Sequence of chain B:
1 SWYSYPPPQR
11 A

These two protein chains interact to form a complex.

Residue-level contacts at the interface:
Residue D161 in chain A is in contact with residue Y3 in chain B (closest heavy-atom distance 3.0 Å).
Residue L154 in chain A is in contact with residue S4 in chain B (closest heavy-atom distance 3.4 Å).
Residue E61 in chain A is in contact with residue Q9 in chain B (closest heavy-atom distance 4.0 Å).
Residue E61 in chain A interacts with residue R10 in chain B (closest heavy-atom distance 4.9 Å).
Residue Y65 in chain A contacts residue P7 in chain B (closest heavy-atom distance 3.5 Å).
Residue V86 in chain A is in contact with residue W2 in chain B (closest heavy-atom distance 3.7 Å).
Residue E61 in chain A is in contact with residue P8 in chain B (closest heavy-atom distance 3.7 Å).
Residue T158 in chain A contacts residue Y3 in chain B (closest heavy-atom distance 3.8 Å).
Residue E169 in chain A interacts with residue S4 in chain B (closest heavy-atom distance 2.7 Å).
Residue N68 in chain A interacts with residue Y5 in chain B (closest heavy-atom distance 3.9 Å).
Residue L154 in chain A interacts with residue Y5 in chain B (closest heavy-atom distance 3.1 Å).
Residue Q102 in chain A contacts residue W2 in chain B (closest heavy-atom distance 4.5 Å).
Residue G172 in chain A interacts with residue W2 in chain B (closest heavy-atom distance 3.8 Å).
Residue Y39 in chain A interacts with residue P8 in chain B (closest heavy-atom distance 4.4 Å).
Residue P40 in chain A contacts residue R10 in chain B (closest heavy-atom distance 4.7 Å).
Residue R100 in chain A contacts residue W2 in chain B (closest heavy-atom distance 3.7 Å).
Residue P173 in chain A is in contact with residue W2 in chain B (closest heavy-atom distance 3.4 Å).
Residue L62 in chain A contacts residue P8 in chain B (closest heavy-atom distance 4.1 Å).
Residue W168 in chain A interacts with residue Y3 in chain B (closest heavy-atom distance 3.9 Å).
Residue T158 in chain A contacts residue S1 in chain B (closest heavy-atom distance 2.6 Å).
Residue L154 in chain A interacts with residue Y3 in chain B (closest heavy-atom distance 4.0 Å).
Residue S171 in chain A is in contact with residue S4 in chain B (closest heavy-atom distance 3.5 Å).
Residue F152 in chain A interacts with residue P7 in chain B (closest heavy-atom distance 3.4 Å).
Residue Y157 in chain A interacts with residue S1 in chain B (closest heavy-atom distance 3.5 Å).
Residue I156 in chain A interacts with residue W2 in chain B (closest heavy-atom distance 3.2 Å).
Residue L155 in chain A contacts residue W2 in chain B (closest heavy-atom distance 3.8 Å).
Residue E169 in chain A interacts with residue Y3 in chain B (closest heavy-atom distance 3.2 Å).
Residue I156 in chain A contacts residue S1 in chain B (closest heavy-atom distance 3.9 Å).
Residue W168 in chain A is in contact with residue Y5 in chain B (closest heavy-atom distance 3.6 Å).
Residue S171 in chain A is in contact with residue W2 in chain B (closest heavy-atom distance 2.8 Å).
Residue L155 in chain A is in contact with residue S4 in chain B (closest heavy-atom distance 3.6 Å).
Residue E170 in chain A interacts with residue Y3 in chain B (closest heavy-atom distance 3.7 Å).
Residue C150 in chain A interacts with residue R10 in chain B (closest heavy-atom distance 3.7 Å).
Residue V164 in chain A is in contact with residue Y3 in chain B (closest heavy-atom distance 3.8 Å).
Residue D153 in chain A is in contact with residue P6 in chain B (closest heavy-atom distance 3.6 Å).
Residue L155 in chain A contacts residue Y3 in chain B (closest heavy-atom distance 3.1 Å).
Residue K167 in chain A contacts residue Y5 in chain B (closest heavy-atom distance 3.5 Å).
Residue D159 in chain A is in contact with residue S1 in chain B (closest heavy-atom distance 4.8 Å).
Residue D161 in chain A is in contact with residue S1 in chain B (closest heavy-atom distance 2.6 Å).
Residue S171 in chain A is in contact with residue Y3 in chain B (closest heavy-atom distance 4.1 Å).
Residue E169 in chain A is in contact with residue W2 in chain B (closest heavy-atom distance 4.1 Å).
Residue W168 in chain A interacts with residue S4 in chain B (closest heavy-atom distance 3.5 Å).
Residue Y39 in chain A interacts with residue R10 in chain B (closest heavy-atom distance 3.5 Å).
Residue D153 in chain A contacts residue S4 in chain B (closest heavy-atom distance 3.1 Å).
Residue E169 in chain A is in contact with residue P6 in chain B (closest heavy-atom distance 3.2 Å).
Residue Y65 in chain A interacts with residue P8 in chain B (closest heavy-atom distance 3.6 Å).
Residue L154 in chain A interacts with residue P7 in chain B (closest heavy-atom distance 4.7 Å).
Residue Y65 in chain A interacts with residue Y5 in chain B (closest heavy-atom distance 2.5 Å).
Residue E170 in chain A interacts with residue W2 in chain B (closest heavy-atom distance 3.7 Å).
Residue I156 in chain A is in contact with residue Y3 in chain B (closest heavy-atom distance 2.8 Å).
Residue D153 in chain A is in contact with residue Y5 in chain B (closest heavy-atom distance 3.4 Å).
Residue D153 in chain A interacts with residue P7 in chain B (closest heavy-atom distance 3.6 Å).
Residue V69 in chain A is in contact with residue Y5 in chain B (closest heavy-atom distance 3.6 Å).
Residue I38 in chain A interacts with residue R10 in chain B (closest heavy-atom distance 3.0 Å).
Residue S151 in chain A interacts with residue R10 in chain B (closest heavy-atom distance 4.4 Å).
Residue K84 in chain A contacts residue W2 in chain B (closest heavy-atom distance 3.9 Å).
Residue K167 in chain A contacts residue P6 in chain B (closest heavy-atom distance 4.8 Å).
Residue K167 in chain A is in contact with residue S4 in chain B (closest heavy-atom distance 4.3 Å).
Residue Y157 in chain A contacts residue W2 in chain B (closest heavy-atom distance 3.6 Å).
Residue Y65 in chain A contacts residue P6 in chain B (closest heavy-atom distance 3.6 Å).

Sequence of chain A:
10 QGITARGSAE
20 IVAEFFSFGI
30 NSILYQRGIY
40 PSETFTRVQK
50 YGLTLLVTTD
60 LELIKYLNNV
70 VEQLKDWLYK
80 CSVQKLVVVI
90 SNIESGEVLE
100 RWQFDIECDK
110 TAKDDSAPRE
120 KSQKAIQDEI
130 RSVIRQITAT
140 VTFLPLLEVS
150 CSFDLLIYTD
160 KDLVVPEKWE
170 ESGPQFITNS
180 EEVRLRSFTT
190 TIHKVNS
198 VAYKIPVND